Sequence of protein 2:
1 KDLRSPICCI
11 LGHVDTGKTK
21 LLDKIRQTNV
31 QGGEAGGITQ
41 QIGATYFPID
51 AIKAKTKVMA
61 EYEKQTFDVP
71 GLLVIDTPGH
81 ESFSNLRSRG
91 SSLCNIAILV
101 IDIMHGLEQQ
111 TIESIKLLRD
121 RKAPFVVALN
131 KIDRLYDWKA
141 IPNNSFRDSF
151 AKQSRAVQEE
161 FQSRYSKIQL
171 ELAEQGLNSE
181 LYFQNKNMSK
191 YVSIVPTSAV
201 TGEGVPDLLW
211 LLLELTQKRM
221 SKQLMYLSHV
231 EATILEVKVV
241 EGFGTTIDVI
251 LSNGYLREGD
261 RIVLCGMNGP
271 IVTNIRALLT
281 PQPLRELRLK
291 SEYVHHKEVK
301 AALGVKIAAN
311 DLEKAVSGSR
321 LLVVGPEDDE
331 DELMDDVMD

Sequence of protein 1:
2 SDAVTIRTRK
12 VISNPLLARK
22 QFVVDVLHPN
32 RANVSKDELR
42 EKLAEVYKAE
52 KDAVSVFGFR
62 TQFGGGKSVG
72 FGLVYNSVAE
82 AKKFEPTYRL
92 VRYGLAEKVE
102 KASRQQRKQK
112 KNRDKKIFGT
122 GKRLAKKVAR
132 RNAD

These two protein chains interact to form a complex.

Contacts between the two chains:
Residue K297 in protein 2 contacts residue Q106 in protein 1 (closest heavy-atom distance 3.1 Å).
Residue G36 in protein 2 is in contact with residue R132 in protein 1 (closest heavy-atom distance 4.1 Å).
Residue R285 in protein 2 is in contact with residue R132 in protein 1 (closest heavy-atom distance 4.3 Å).
Residue A35 in protein 2 is in contact with residue R132 in protein 1 (closest heavy-atom distance 3.7 Å).
Residue E34 in protein 2 contacts residue N133 in protein 1 (closest heavy-atom distance 4.8 Å).